Sequence of chain A:
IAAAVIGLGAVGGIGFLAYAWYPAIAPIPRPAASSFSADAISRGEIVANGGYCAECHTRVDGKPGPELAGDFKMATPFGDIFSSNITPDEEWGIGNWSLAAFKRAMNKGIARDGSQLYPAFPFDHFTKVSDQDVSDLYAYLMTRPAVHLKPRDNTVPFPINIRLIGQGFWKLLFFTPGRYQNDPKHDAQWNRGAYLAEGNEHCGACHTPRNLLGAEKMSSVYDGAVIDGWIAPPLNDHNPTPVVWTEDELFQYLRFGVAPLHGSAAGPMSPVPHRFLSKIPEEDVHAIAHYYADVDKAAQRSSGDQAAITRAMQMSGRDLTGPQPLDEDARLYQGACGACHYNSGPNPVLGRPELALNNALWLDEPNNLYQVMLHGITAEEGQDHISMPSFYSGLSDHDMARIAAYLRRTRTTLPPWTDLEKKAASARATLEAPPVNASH

Sequence of chain B:
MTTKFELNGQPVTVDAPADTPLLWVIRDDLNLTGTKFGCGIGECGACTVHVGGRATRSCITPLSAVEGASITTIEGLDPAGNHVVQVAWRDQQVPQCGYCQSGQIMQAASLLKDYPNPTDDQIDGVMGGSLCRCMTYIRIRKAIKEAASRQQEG

Interface contacts:
Residue G355 in chain A contacts residue R54 in chain B (closest heavy-atom distance 3.4 Å).
Residue A343 in chain A interacts with residue V126 in chain B (closest heavy-atom distance 3.7 Å).
Residue L324 in chain A contacts residue D124 in chain B (closest heavy-atom distance 3.7 Å).
Residue Y346 in chain A is in contact with residue Q122 in chain B (closest heavy-atom distance 3.8 Å).
Residue P438 in chain A is in contact with residue D19 in chain B (closest heavy-atom distance 3.2 Å).
Residue H389 in chain A is in contact with residue G52 in chain B (closest heavy-atom distance 3.1 Å).
Residue A343 in chain A is in contact with residue G129 in chain B (closest heavy-atom distance 4.0 Å).
Residue V440 in chain A is in contact with residue P21 in chain B (closest heavy-atom distance 3.5 Å).
Residue N441 in chain A interacts with residue I60 in chain B (closest heavy-atom distance 3.4 Å).
Residue S443 in chain A is in contact with residue G40 in chain B (closest heavy-atom distance 3.5 Å).
Residue P439 in chain A contacts residue D19 in chain B (closest heavy-atom distance 3.4 Å).
Residue R356 in chain A contacts residue V126 in chain B (closest heavy-atom distance 3.6 Å).
Residue R356 in chain A contacts residue D114 in chain B (closest heavy-atom distance 3.0 Å).
Residue S443 in chain A contacts residue C39 in chain B (closest heavy-atom distance 3.5 Å).
Residue S443 in chain A is in contact with residue I41 in chain B (closest heavy-atom distance 3.6 Å).
Residue P393 in chain A contacts residue R57 in chain B (closest heavy-atom distance 3.9 Å).
Residue N347 in chain A contacts residue Y115 in chain B (closest heavy-atom distance 3.6 Å).
Residue L354 in chain A is in contact with residue R54 in chain B (closest heavy-atom distance 3.1 Å).
Residue N441 in chain A interacts with residue C59 in chain B (closest heavy-atom distance 3.2 Å).
Residue T325 in chain A is in contact with residue D121 in chain B (closest heavy-atom distance 3.6 Å).
Residue P393 in chain A is in contact with residue T61 in chain B (closest heavy-atom distance 3.6 Å).
Residue L336 in chain A is in contact with residue E43 in chain B (closest heavy-atom distance 3.3 Å).
Residue V440 in chain A is in contact with residue T20 in chain B (closest heavy-atom distance 3.6 Å).
Residue V440 in chain A interacts with residue D19 in chain B (closest heavy-atom distance 2.7 Å).
Residue V353 in chain A is in contact with residue Y115 in chain B (closest heavy-atom distance 3.9 Å).
Residue H444 in chain A is in contact with residue I41 in chain B (closest heavy-atom distance 3.6 Å).
Residue A383 in chain A interacts with residue A69 in chain B (closest heavy-atom distance 3.7 Å).
Residue S348 in chain A contacts residue Q122 in chain B (closest heavy-atom distance 2.6 Å).
Residue G342 in chain A is in contact with residue G125 in chain B (closest heavy-atom distance 3.2 Å).
Residue P393 in chain A interacts with residue I60 in chain B (closest heavy-atom distance 3.5 Å).
Residue S394 in chain A interacts with residue P62 in chain B (closest heavy-atom distance 3.4 Å).
Residue P393 in chain A is in contact with residue T56 in chain B (closest heavy-atom distance 3.6 Å).
Residue F395 in chain A is in contact with residue I60 in chain B (closest heavy-atom distance 3.7 Å).
Residue T382 in chain A contacts residue A65 in chain B (closest heavy-atom distance 3.6 Å).
Residue G339 in chain A is in contact with residue G42 in chain B (closest heavy-atom distance 3.8 Å).
Residue G326 in chain A is in contact with residue D124 in chain B (closest heavy-atom distance 3.5 Å).
Residue S394 in chain A contacts residue I60 in chain B (closest heavy-atom distance 2.9 Å).
Residue R356 in chain A is in contact with residue R54 in chain B (closest heavy-atom distance 3.8 Å).
Residue T325 in chain A interacts with residue D124 in chain B (closest heavy-atom distance 4.0 Å).
Residue N441 in chain A interacts with residue G40 in chain B (closest heavy-atom distance 2.9 Å).
Residue Y346 in chain A interacts with residue D121 in chain B (closest heavy-atom distance 3.3 Å).
Residue A343 in chain A contacts residue R57 in chain B (closest heavy-atom distance 3.4 Å).
Residue I390 in chain A is in contact with residue R54 in chain B (closest heavy-atom distance 4.0 Å).
Residue A340 in chain A is in contact with residue E43 in chain B (closest heavy-atom distance 3.9 Å).
Residue A383 in chain A is in contact with residue A65 in chain B (closest heavy-atom distance 3.0 Å).
Residue L324 in chain A contacts residue G125 in chain B (closest heavy-atom distance 4.1 Å).
Residue P438 in chain A is in contact with residue P62 in chain B (closest heavy-atom distance 3.8 Å).
Residue G398 in chain A is in contact with residue I41 in chain B (closest heavy-atom distance 3.8 Å).
Residue F395 in chain A is in contact with residue I41 in chain B (closest heavy-atom distance 4.0 Å).
Residue N441 in chain A contacts residue P21 in chain B (closest heavy-atom distance 3.6 Å).
Residue A343 in chain A contacts residue G125 in chain B (closest heavy-atom distance 3.8 Å).
Residue A442 in chain A contacts residue G40 in chain B (closest heavy-atom distance 3.9 Å).
Residue Y346 in chain A interacts with residue G125 in chain B (closest heavy-atom distance 3.6 Å).
Residue G339 in chain A contacts residue E43 in chain B (closest heavy-atom distance 3.5 Å).
Residue H389 in chain A interacts with residue V51 in chain B (closest heavy-atom distance 3.4 Å).
Residue Y346 in chain A is in contact with residue Y115 in chain B (closest heavy-atom distance 3.4 Å).
Residue A340 in chain A interacts with residue G42 in chain B (closest heavy-atom distance 3.8 Å).
Residue S391 in chain A is in contact with residue V51 in chain B (closest heavy-atom distance 3.9 Å).
Residue V353 in chain A interacts with residue D114 in chain B (closest heavy-atom distance 4.0 Å).
Residue S348 in chain A contacts residue Y115 in chain B (closest heavy-atom distance 3.6 Å).

The following describes two proteins that form a bound complex.